Sequence of the first protein:
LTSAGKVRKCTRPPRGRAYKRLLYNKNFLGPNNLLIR

Contacts between the two chains:
Residue G89 in the second protein contacts residue R15 in the first protein (closest heavy-atom distance 4.9 Å).
Residue K68 in the second protein interacts with residue A11 in the first protein (closest heavy-atom distance 4.0 Å).
Residue D88 in the second protein is in contact with residue V14 in the first protein (closest heavy-atom distance 4.5 Å).
Residue F134 in the second protein is in contact with residue R15 in the first protein (closest heavy-atom distance 3.2 Å).
Residue R136 in the second protein is in contact with residue R15 in the first protein (closest heavy-atom distance 3.5 Å).
Residue G89 in the second protein is in contact with residue G12 in the first protein (closest heavy-atom distance 4.0 Å).
Residue K54 in the second protein contacts residue L8 in the first protein (closest heavy-atom distance 4.5 Å).
Residue I91 in the second protein interacts with residue L8 in the first protein (closest heavy-atom distance 3.6 Å).
Residue G56 in the second protein contacts residue L8 in the first protein (closest heavy-atom distance 3.8 Å).
Residue T92 in the second protein is in contact with residue A11 in the first protein (closest heavy-atom distance 4.7 Å).
Residue G89 in the second protein contacts residue A11 in the first protein (closest heavy-atom distance 4.5 Å).
Residue I91 in the second protein is in contact with residue A11 in the first protein (closest heavy-atom distance 3.6 Å).
Residue I55 in the second protein is in contact with residue L8 in the first protein (closest heavy-atom distance 3.7 Å).
Residue D88 in the second protein interacts with residue K13 in the first protein (closest heavy-atom distance 4.9 Å).
Residue D88 in the second protein interacts with residue G12 in the first protein (closest heavy-atom distance 4.1 Å).
Residue K68 in the second protein contacts residue L8 in the first protein (closest heavy-atom distance 4.1 Å).
Residue D88 in the second protein is in contact with residue R15 in the first protein (closest heavy-atom distance 3.3 Å).

Sequence of the second protein:
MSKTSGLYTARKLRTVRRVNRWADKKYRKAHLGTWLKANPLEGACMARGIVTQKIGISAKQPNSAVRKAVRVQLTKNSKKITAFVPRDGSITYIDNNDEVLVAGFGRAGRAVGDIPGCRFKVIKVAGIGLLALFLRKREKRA

This data describes a binding interaction between two proteins.